Sequence of the second protein:
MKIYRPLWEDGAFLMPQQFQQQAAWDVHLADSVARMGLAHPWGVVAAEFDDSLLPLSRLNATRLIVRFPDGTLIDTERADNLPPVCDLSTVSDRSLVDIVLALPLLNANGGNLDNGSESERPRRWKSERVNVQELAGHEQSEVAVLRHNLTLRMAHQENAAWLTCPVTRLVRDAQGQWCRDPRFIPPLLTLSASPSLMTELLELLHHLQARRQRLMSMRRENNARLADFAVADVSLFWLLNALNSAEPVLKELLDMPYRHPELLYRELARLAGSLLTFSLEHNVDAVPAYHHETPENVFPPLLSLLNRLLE

Residue-level contacts at the interface:
Residue R229 in the first protein is in contact with residue G11 in the second protein (closest heavy-atom distance 3.0 Å).
Residue H231 in the first protein is in contact with residue D10 in the second protein (closest heavy-atom distance 3.9 Å).
Residue M228 in the first protein interacts with residue F13 in the second protein (closest heavy-atom distance 3.3 Å).
Residue M228 in the first protein interacts with residue A12 in the second protein (closest heavy-atom distance 3.4 Å).
Residue V230 in the first protein interacts with residue A12 in the second protein (closest heavy-atom distance 3.4 Å).
Residue M228 in the first protein interacts with residue L14 in the second protein (closest heavy-atom distance 2.9 Å).
Residue V230 in the first protein contacts residue D10 in the second protein (closest heavy-atom distance 3.0 Å).
Residue L226 in the first protein contacts residue F13 in the second protein (closest heavy-atom distance 3.8 Å).
Residue R229 in the first protein is in contact with residue L14 in the second protein (closest heavy-atom distance 4.9 Å).
Residue R229 in the first protein is in contact with residue D10 in the second protein (closest heavy-atom distance 3.0 Å).
Residue V230 in the first protein interacts with residue E9 in the second protein (closest heavy-atom distance 4.1 Å).
Residue R229 in the first protein interacts with residue F13 in the second protein (closest heavy-atom distance 3.6 Å).
Residue H232 in the first protein is in contact with residue D10 in the second protein (closest heavy-atom distance 3.2 Å).
Residue P233 in the first protein is in contact with residue D10 in the second protein (closest heavy-atom distance 4.4 Å).
Residue R229 in the first protein contacts residue A12 in the second protein (closest heavy-atom distance 3.3 Å).

These two protein chains interact to form a complex.

Sequence of the first protein:
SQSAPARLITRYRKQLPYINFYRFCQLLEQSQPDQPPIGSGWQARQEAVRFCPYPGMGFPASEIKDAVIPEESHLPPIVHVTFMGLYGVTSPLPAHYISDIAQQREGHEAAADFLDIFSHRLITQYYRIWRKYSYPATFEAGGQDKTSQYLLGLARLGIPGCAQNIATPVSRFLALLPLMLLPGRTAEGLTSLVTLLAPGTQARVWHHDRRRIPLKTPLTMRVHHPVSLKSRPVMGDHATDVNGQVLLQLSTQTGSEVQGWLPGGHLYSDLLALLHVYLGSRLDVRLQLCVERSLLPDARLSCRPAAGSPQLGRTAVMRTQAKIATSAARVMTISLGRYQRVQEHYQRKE